Sequence of protein 1:
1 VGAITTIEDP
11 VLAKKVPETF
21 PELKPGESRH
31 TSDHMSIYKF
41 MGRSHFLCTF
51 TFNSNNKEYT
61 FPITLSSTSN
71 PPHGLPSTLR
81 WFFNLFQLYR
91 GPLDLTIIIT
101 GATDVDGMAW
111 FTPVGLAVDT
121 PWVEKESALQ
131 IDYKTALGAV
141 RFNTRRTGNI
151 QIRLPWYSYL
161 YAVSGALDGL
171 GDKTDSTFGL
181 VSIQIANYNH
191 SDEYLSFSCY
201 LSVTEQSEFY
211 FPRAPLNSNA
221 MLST

Sequence of protein 2:
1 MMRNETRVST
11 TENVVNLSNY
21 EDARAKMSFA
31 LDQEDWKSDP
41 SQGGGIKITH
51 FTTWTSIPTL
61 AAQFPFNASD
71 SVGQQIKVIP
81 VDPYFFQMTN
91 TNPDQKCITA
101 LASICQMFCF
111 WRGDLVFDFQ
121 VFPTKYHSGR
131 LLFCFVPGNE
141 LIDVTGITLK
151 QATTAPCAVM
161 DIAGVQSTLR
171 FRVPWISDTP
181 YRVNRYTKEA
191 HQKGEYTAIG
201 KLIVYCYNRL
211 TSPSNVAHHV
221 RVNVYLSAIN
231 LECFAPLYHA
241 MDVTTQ

The following describes two proteins that form a bound complex.

Interface contacts:
Residue V15 in protein 2 is in contact with residue N149 in protein 1 (closest heavy-atom distance 3.1 Å).
Residue D39 in protein 2 is in contact with residue Y161 in protein 1 (closest heavy-atom distance 2.4 Å).
Residue I48 in protein 2 interacts with residue P212 in protein 1 (closest heavy-atom distance 3.4 Å).
Residue S41 in protein 2 interacts with residue Y161 in protein 1 (closest heavy-atom distance 3.4 Å).
Residue R170 in protein 2 contacts residue K15 in protein 1 (closest heavy-atom distance 2.9 Å).
Residue S38 in protein 2 is in contact with residue E208 in protein 1 (closest heavy-atom distance 2.6 Å).
Residue K37 in protein 2 is in contact with residue R90 in protein 1 (closest heavy-atom distance 3.4 Å).
Residue F29 in protein 2 interacts with residue I152 in protein 1 (closest heavy-atom distance 3.4 Å).
Residue R172 in protein 2 interacts with residue T19 in protein 1 (closest heavy-atom distance 2.6 Å).
Residue F234 in protein 2 contacts residue H34 in protein 1 (closest heavy-atom distance 3.1 Å).
Residue Q120 in protein 2 contacts residue E8 in protein 1 (closest heavy-atom distance 2.6 Å).
Residue S18 in protein 2 interacts with residue R43 in protein 1 (closest heavy-atom distance 3.1 Å).
Residue Q95 in protein 2 interacts with residue N217 in protein 1 (closest heavy-atom distance 2.3 Å).
Residue L17 in protein 2 is in contact with residue R43 in protein 1 (closest heavy-atom distance 3.2 Å).
Residue Y238 in protein 2 is in contact with residue L222 in protein 1 (closest heavy-atom distance 3.0 Å).
Residue D39 in protein 2 contacts residue R90 in protein 1 (closest heavy-atom distance 3.5 Å).
Residue E34 in protein 2 is in contact with residue Y157 in protein 1 (closest heavy-atom distance 2.8 Å).
Residue M27 in protein 2 contacts residue R153 in protein 1 (closest heavy-atom distance 3.2 Å).
Residue K47 in protein 2 is in contact with residue F209 in protein 1 (closest heavy-atom distance 3.4 Å).
Residue W54 in protein 2 is in contact with residue R213 in protein 1 (closest heavy-atom distance 3.2 Å).
Residue F51 in protein 2 is in contact with residue M35 in protein 1 (closest heavy-atom distance 3.1 Å).
Residue F171 in protein 2 is in contact with residue F20 in protein 1 (closest heavy-atom distance 3.4 Å).
Residue D22 in protein 2 contacts residue Q151 in protein 1 (closest heavy-atom distance 3.5 Å).
Residue S103 in protein 2 contacts residue P215 in protein 1 (closest heavy-atom distance 3.3 Å).
Residue R170 in protein 2 is in contact with residue T19 in protein 1 (closest heavy-atom distance 3.3 Å).
Residue Q42 in protein 2 interacts with residue Y161 in protein 1 (closest heavy-atom distance 3.2 Å).
Residue I48 in protein 2 contacts residue F209 in protein 1 (closest heavy-atom distance 3.3 Å).
Residue Q95 in protein 2 contacts residue N219 in protein 1 (closest heavy-atom distance 3.2 Å).
Residue T168 in protein 2 is in contact with residue I7 in protein 1 (closest heavy-atom distance 3.2 Å).
Residue L17 in protein 2 contacts residue Y200 in protein 1 (closest heavy-atom distance 3.5 Å).
Residue D39 in protein 2 is in contact with residue E208 in protein 1 (closest heavy-atom distance 3.5 Å).
Residue N13 in protein 2 is in contact with residue T147 in protein 1 (closest heavy-atom distance 3.2 Å).
Residue Q106 in protein 2 interacts with residue M221 in protein 1 (closest heavy-atom distance 3.4 Å).
Residue D94 in protein 2 contacts residue N219 in protein 1 (closest heavy-atom distance 3.5 Å).
Residue I48 in protein 2 contacts residue I37 in protein 1 (closest heavy-atom distance 3.3 Å).
Residue R170 in protein 2 interacts with residue A3 in protein 1 (closest heavy-atom distance 3.2 Å).
Residue E232 in protein 2 contacts residue S28 in protein 1 (closest heavy-atom distance 2.2 Å).
Residue Y20 in protein 2 contacts residue G42 in protein 1 (closest heavy-atom distance 3.3 Å).
Residue I46 in protein 2 interacts with residue Y210 in protein 1 (closest heavy-atom distance 2.9 Å).
Residue L231 in protein 2 is in contact with residue M35 in protein 1 (closest heavy-atom distance 3.4 Å).
Residue A25 in protein 2 interacts with residue R153 in protein 1 (closest heavy-atom distance 3.3 Å).
Residue A25 in protein 2 interacts with residue I152 in protein 1 (closest heavy-atom distance 3.5 Å).
Residue R172 in protein 2 contacts residue E22 in protein 1 (closest heavy-atom distance 3.1 Å).
Residue P236 in protein 2 contacts residue F40 in protein 1 (closest heavy-atom distance 3.4 Å).
Residue F171 in protein 2 interacts with residue T19 in protein 1 (closest heavy-atom distance 3.4 Å).
Residue T168 in protein 2 is in contact with residue I4 in protein 1 (closest heavy-atom distance 3.1 Å).
Residue T168 in protein 2 contacts residue T5 in protein 1 (closest heavy-atom distance 2.8 Å).
Residue N13 in protein 2 contacts residue N149 in protein 1 (closest heavy-atom distance 3.4 Å).
Residue S103 in protein 2 is in contact with residue W81 in protein 1 (closest heavy-atom distance 2.8 Å).
Residue W36 in protein 2 is in contact with residue W156 in protein 1 (closest heavy-atom distance 3.0 Å).
Residue K26 in protein 2 contacts residue Q151 in protein 1 (closest heavy-atom distance 3.1 Å).
Residue Y20 in protein 2 contacts residue E205 in protein 1 (closest heavy-atom distance 2.3 Å).
Residue R170 in protein 2 contacts residue A13 in protein 1 (closest heavy-atom distance 2.9 Å).
Residue D39 in protein 2 interacts with residue Y210 in protein 1 (closest heavy-atom distance 2.9 Å).
Residue R172 in protein 2 is in contact with residue P17 in protein 1 (closest heavy-atom distance 3.2 Å).
Residue V165 in protein 2 is in contact with residue T6 in protein 1 (closest heavy-atom distance 3.2 Å).
Residue T49 in protein 2 interacts with residue I37 in protein 1 (closest heavy-atom distance 3.0 Å).
Residue S167 in protein 2 interacts with residue E8 in protein 1 (closest heavy-atom distance 3.0 Å).
Residue L31 in protein 2 interacts with residue Y157 in protein 1 (closest heavy-atom distance 3.0 Å).
Residue Q106 in protein 2 is in contact with residue W81 in protein 1 (closest heavy-atom distance 3.4 Å).